Sequence of chain B:
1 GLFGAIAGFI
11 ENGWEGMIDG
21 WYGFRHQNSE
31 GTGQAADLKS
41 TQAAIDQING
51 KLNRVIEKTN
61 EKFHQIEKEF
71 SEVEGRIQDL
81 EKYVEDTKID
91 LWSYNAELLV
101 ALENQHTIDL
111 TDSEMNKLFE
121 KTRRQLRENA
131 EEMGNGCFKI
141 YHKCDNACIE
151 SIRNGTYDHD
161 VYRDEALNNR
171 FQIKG

Sequence of chain A:
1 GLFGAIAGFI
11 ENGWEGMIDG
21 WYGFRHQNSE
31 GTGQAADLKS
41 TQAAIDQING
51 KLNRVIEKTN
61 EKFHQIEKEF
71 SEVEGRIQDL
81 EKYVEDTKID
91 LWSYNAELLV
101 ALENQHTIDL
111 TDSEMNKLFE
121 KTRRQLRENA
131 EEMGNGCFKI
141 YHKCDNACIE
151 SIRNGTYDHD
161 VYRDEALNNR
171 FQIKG

Residue-level contacts at the interface:
Residue F171 in chain B interacts with residue L167 in chain A (closest heavy-atom distance 3.4 Å).
Residue Y83 in chain B contacts residue V84 in chain A (closest heavy-atom distance 3.6 Å).
Residue A101 in chain B contacts residue R54 in chain A (closest heavy-atom distance 4.2 Å).
Residue Y83 in chain B is in contact with residue K88 in chain A (closest heavy-atom distance 2.9 Å).
Residue L2 in chain B interacts with residue D109 in chain A (closest heavy-atom distance 4.3 Å).
Residue D79 in chain B interacts with residue I66 in chain A (closest heavy-atom distance 3.8 Å).
Residue L2 in chain B is in contact with residue L110 in chain A (closest heavy-atom distance 4.0 Å).
Residue L80 in chain B is in contact with residue I66 in chain A (closest heavy-atom distance 3.6 Å).
Residue L80 in chain B contacts residue E81 in chain A (closest heavy-atom distance 3.8 Å).
Residue Y94 in chain B interacts with residue N95 in chain A (closest heavy-atom distance 3.0 Å).
Residue D86 in chain B is in contact with residue K62 in chain A (closest heavy-atom distance 2.7 Å).
Residue R76 in chain B interacts with residue E81 in chain A (closest heavy-atom distance 2.7 Å).
Residue R76 in chain B is in contact with residue E74 in chain A (closest heavy-atom distance 2.5 Å).
Residue E131 in chain B contacts residue E128 in chain A (closest heavy-atom distance 3.4 Å).
Residue Y83 in chain B is in contact with residue K68 in chain A (closest heavy-atom distance 2.6 Å).
Residue G1 in chain B is in contact with residue K117 in chain A (closest heavy-atom distance 3.4 Å).
Residue R170 in chain B is in contact with residue R163 in chain A (closest heavy-atom distance 3.0 Å).
Residue G134 in chain B is in contact with residue R124 in chain A (closest heavy-atom distance 4.2 Å).
Residue E132 in chain B is in contact with residue R124 in chain A (closest heavy-atom distance 2.8 Å).
Residue L91 in chain B interacts with residue L91 in chain A (closest heavy-atom distance 4.0 Å).
Residue E132 in chain B contacts residue R123 in chain A (closest heavy-atom distance 3.5 Å).
Residue F171 in chain B contacts residue R163 in chain A (closest heavy-atom distance 4.1 Å).
Residue Y94 in chain B is in contact with residue L99 in chain A (closest heavy-atom distance 3.6 Å).
Residue R76 in chain B is in contact with residue F70 in chain A (closest heavy-atom distance 4.1 Å).
Residue I77 in chain B interacts with residue I77 in chain A (closest heavy-atom distance 4.1 Å).
Residue F171 in chain B is in contact with residue E128 in chain A (closest heavy-atom distance 4.2 Å).
Residue D90 in chain B is in contact with residue N60 in chain A (closest heavy-atom distance 3.5 Å).
Residue Y83 in chain B interacts with residue Q65 in chain A (closest heavy-atom distance 3.5 Å).
Residue F119 in chain B is in contact with residue R124 in chain A (closest heavy-atom distance 3.3 Å).
Residue R170 in chain B interacts with residue L167 in chain A (closest heavy-atom distance 4.3 Å).
Residue L2 in chain B contacts residue F3 in chain A (closest heavy-atom distance 3.5 Å).
Residue Y141 in chain B is in contact with residue R127 in chain A (closest heavy-atom distance 2.9 Å).
Residue D90 in chain B contacts residue K62 in chain A (closest heavy-atom distance 2.7 Å).
Residue L80 in chain B is in contact with residue V84 in chain A (closest heavy-atom distance 4.1 Å).
Residue G4 in chain B is in contact with residue K117 in chain A (closest heavy-atom distance 3.9 Å).
Residue E132 in chain B is in contact with residue R127 in chain A (closest heavy-atom distance 3.2 Å).
Residue R170 in chain B contacts residue E128 in chain A (closest heavy-atom distance 2.8 Å).
Residue M133 in chain B is in contact with residue R127 in chain A (closest heavy-atom distance 4.0 Å).
Residue Y94 in chain B interacts with residue W92 in chain A (closest heavy-atom distance 3.8 Å).
Residue L2 in chain B contacts residue S113 in chain A (closest heavy-atom distance 2.8 Å).
Residue F9 in chain B interacts with residue R124 in chain A (closest heavy-atom distance 3.5 Å).
Residue E97 in chain B interacts with residue R54 in chain A (closest heavy-atom distance 2.9 Å).
Residue Q105 in chain B is in contact with residue H106 in chain A (closest heavy-atom distance 4.0 Å).
Residue L2 in chain B is in contact with residue K117 in chain A (closest heavy-atom distance 3.9 Å).
Residue F3 in chain B contacts residue F3 in chain A (closest heavy-atom distance 4.0 Å).
Residue L91 in chain B contacts residue W92 in chain A (closest heavy-atom distance 3.2 Å).
Residue R76 in chain B interacts with residue Q78 in chain A (closest heavy-atom distance 4.2 Å).
Residue Y141 in chain B is in contact with residue R163 in chain A (closest heavy-atom distance 4.0 Å).
Residue E131 in chain B interacts with residue R163 in chain A (closest heavy-atom distance 2.7 Å).
Residue T87 in chain B is in contact with residue K88 in chain A (closest heavy-atom distance 3.6 Å).
Residue D79 in chain B interacts with residue Q65 in chain A (closest heavy-atom distance 4.3 Å).
Residue D79 in chain B is in contact with residue H64 in chain A (closest heavy-atom distance 4.2 Å).
Residue R76 in chain B contacts residue I77 in chain A (closest heavy-atom distance 4.0 Å).
Residue L102 in chain B contacts residue L102 in chain A (closest heavy-atom distance 4.2 Å).
Residue E131 in chain B is in contact with residue R127 in chain A (closest heavy-atom distance 3.0 Å).
Residue Y83 in chain B interacts with residue E85 in chain A (closest heavy-atom distance 2.6 Å).
Residue V84 in chain B contacts residue V84 in chain A (closest heavy-atom distance 3.3 Å).
Residue Y83 in chain B is in contact with residue I66 in chain A (closest heavy-atom distance 3.6 Å).
Residue L80 in chain B is in contact with residue L80 in chain A (closest heavy-atom distance 3.9 Å).
Residue L91 in chain B interacts with residue N95 in chain A (closest heavy-atom distance 4.0 Å).

The following describes two proteins that form a bound complex.